Sequence of the second protein:
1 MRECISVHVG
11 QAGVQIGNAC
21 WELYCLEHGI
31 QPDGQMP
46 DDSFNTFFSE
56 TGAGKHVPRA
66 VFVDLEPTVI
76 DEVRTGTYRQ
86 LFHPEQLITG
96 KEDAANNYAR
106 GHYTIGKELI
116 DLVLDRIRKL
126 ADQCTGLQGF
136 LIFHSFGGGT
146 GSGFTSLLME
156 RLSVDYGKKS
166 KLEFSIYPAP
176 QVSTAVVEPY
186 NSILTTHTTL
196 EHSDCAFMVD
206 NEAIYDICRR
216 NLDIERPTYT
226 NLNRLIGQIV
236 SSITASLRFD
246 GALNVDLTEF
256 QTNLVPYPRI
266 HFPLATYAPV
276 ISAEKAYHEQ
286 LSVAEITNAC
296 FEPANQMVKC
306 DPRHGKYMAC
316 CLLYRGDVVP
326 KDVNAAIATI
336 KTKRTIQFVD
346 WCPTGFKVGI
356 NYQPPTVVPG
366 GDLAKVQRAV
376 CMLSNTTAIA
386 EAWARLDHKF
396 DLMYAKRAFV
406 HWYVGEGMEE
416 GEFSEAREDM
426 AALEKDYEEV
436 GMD

Sequence of the first protein:
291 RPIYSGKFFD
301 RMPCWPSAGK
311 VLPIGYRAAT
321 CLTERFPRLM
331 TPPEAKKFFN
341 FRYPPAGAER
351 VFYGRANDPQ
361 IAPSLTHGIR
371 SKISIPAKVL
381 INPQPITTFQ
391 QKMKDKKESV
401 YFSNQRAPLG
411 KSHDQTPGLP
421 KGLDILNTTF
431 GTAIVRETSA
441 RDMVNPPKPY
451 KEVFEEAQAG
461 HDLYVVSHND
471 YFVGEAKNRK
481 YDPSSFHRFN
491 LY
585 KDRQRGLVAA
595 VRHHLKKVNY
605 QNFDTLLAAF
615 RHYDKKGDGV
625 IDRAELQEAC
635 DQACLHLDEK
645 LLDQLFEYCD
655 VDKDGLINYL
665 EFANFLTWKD

Interface contacts:
Residue G57 in the second protein interacts with residue G309 in the first protein (closest heavy-atom distance 3.4 Å).
Residue T56 in the second protein is in contact with residue K310 in the first protein (closest heavy-atom distance 4.4 Å).
Residue G57 in the second protein contacts residue V311 in the first protein (closest heavy-atom distance 4.4 Å).
Residue A58 in the second protein interacts with residue G309 in the first protein (closest heavy-atom distance 4.7 Å).
Residue E55 in the second protein contacts residue K310 in the first protein (closest heavy-atom distance 4.3 Å).
Residue T56 in the second protein interacts with residue G309 in the first protein (closest heavy-atom distance 4.7 Å).
Residue G57 in the second protein contacts residue K310 in the first protein (closest heavy-atom distance 3.7 Å).

This data describes a binding interaction between two proteins.